Contacts between the two chains:
Residue D234 in protein 2 is in contact with residue T222 in protein 1 (closest heavy-atom distance 2.7 Å).
Residue A235 in protein 2 interacts with residue T222 in protein 1 (closest heavy-atom distance 2.4 Å).
Residue M236 in protein 2 is in contact with residue T222 in protein 1 (closest heavy-atom distance 4.6 Å).
Residue I237 in protein 2 interacts with residue T222 in protein 1 (closest heavy-atom distance 3.2 Å).
Residue D234 in protein 2 interacts with residue A221 in protein 1 (closest heavy-atom distance 3.9 Å).
Residue D234 in protein 2 contacts residue R229 in protein 1 (closest heavy-atom distance 3.4 Å).

The following describes two proteins that form a bound complex.

Sequence of protein 2:
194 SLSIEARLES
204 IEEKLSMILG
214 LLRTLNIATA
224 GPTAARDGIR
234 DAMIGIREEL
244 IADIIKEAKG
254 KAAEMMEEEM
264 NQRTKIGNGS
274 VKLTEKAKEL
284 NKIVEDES

Sequence of protein 1:
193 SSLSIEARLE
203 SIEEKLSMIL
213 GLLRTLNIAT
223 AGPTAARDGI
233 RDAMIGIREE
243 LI